This data describes a binding interaction between two proteins.

Residue-level contacts at the interface:
Residue T570 in chain A is in contact with residue K85 in chain B (closest heavy-atom distance 4.2 Å).
Residue G269 in chain A interacts with residue E112 in chain B (closest heavy-atom distance 3.7 Å).
Residue K566 in chain A interacts with residue I64 in chain B (closest heavy-atom distance 3.6 Å).
Residue F569 in chain A is in contact with residue L116 in chain B (closest heavy-atom distance 3.5 Å).
Residue F284 in chain A contacts residue D106 in chain B (closest heavy-atom distance 4.2 Å).
Residue R264 in chain A contacts residue T109 in chain B (closest heavy-atom distance 4.5 Å).
Residue G568 in chain A contacts residue E89 in chain B (closest heavy-atom distance 4.3 Å).
Residue Y270 in chain A interacts with residue A128 in chain B (closest heavy-atom distance 3.6 Å).
Residue K185 in chain A is in contact with residue N150 in chain B (closest heavy-atom distance 4.1 Å).
Residue G568 in chain A contacts residue A88 in chain B (closest heavy-atom distance 3.0 Å).
Residue R565 in chain A is in contact with residue R91 in chain B (closest heavy-atom distance 3.4 Å).
Residue N272 in chain A interacts with residue S119 in chain B (closest heavy-atom distance 3.4 Å).
Residue L271 in chain A is in contact with residue L108 in chain B (closest heavy-atom distance 3.9 Å).
Residue V276 in chain A is in contact with residue L116 in chain B (closest heavy-atom distance 4.2 Å).
Residue F569 in chain A contacts residue K92 in chain B (closest heavy-atom distance 4.6 Å).
Residue R565 in chain A is in contact with residue E84 in chain B (closest heavy-atom distance 4.5 Å).
Residue K195 in chain A contacts residue Y148 in chain B (closest heavy-atom distance 3.6 Å).
Residue S280 in chain A interacts with residue L108 in chain B (closest heavy-atom distance 3.4 Å).
Residue Y270 in chain A contacts residue L115 in chain B (closest heavy-atom distance 4.5 Å).
Residue K267 in chain A contacts residue K125 in chain B (closest heavy-atom distance 3.4 Å).
Residue S560 in chain A contacts residue L105 in chain B (closest heavy-atom distance 3.5 Å).
Residue G568 in chain A interacts with residue K92 in chain B (closest heavy-atom distance 3.9 Å).
Residue G269 in chain A is in contact with residue L115 in chain B (closest heavy-atom distance 3.9 Å).
Residue L567 in chain A interacts with residue R164 in chain B (closest heavy-atom distance 3.9 Å).
Residue G268 in chain A interacts with residue K111 in chain B (closest heavy-atom distance 4.1 Å).
Residue R264 in chain A contacts residue L108 in chain B (closest heavy-atom distance 4.5 Å).
Residue L567 in chain A is in contact with residue K92 in chain B (closest heavy-atom distance 4.0 Å).
Residue I563 in chain A is in contact with residue N103 in chain B (closest heavy-atom distance 4.4 Å).
Residue L271 in chain A contacts residue L116 in chain B (closest heavy-atom distance 4.3 Å).
Residue L567 in chain A contacts residue P117 in chain B (closest heavy-atom distance 4.2 Å).
Residue S188 in chain A is in contact with residue N150 in chain B (closest heavy-atom distance 2.3 Å).
Residue I563 in chain A interacts with residue L104 in chain B (closest heavy-atom distance 3.9 Å).
Residue K566 in chain A contacts residue R91 in chain B (closest heavy-atom distance 2.4 Å).
Residue L564 in chain A interacts with residue L105 in chain B (closest heavy-atom distance 3.7 Å).
Residue Q571 in chain A is in contact with residue E84 in chain B (closest heavy-atom distance 4.5 Å).
Residue S189 in chain A interacts with residue N150 in chain B (closest heavy-atom distance 4.2 Å).
Residue Y270 in chain A interacts with residue L118 in chain B (closest heavy-atom distance 3.6 Å).
Residue Y270 in chain A interacts with residue S119 in chain B (closest heavy-atom distance 3.2 Å).
Residue K566 in chain A contacts residue F99 in chain B (closest heavy-atom distance 4.5 Å).
Residue V276 in chain A interacts with residue L105 in chain B (closest heavy-atom distance 4.5 Å).
Residue R264 in chain A interacts with residue E112 in chain B (closest heavy-atom distance 3.2 Å).
Residue L271 in chain A interacts with residue S119 in chain B (closest heavy-atom distance 4.3 Å).
Residue R264 in chain A interacts with residue T107 in chain B (closest heavy-atom distance 4.4 Å).
Residue I273 in chain A is in contact with residue S119 in chain B (closest heavy-atom distance 4.5 Å).
Residue S281 in chain A interacts with residue T107 in chain B (closest heavy-atom distance 4.3 Å).
Residue L567 in chain A is in contact with residue R91 in chain B (closest heavy-atom distance 3.5 Å).
Residue F569 in chain A contacts residue I120 in chain B (closest heavy-atom distance 4.6 Å).
Residue S188 in chain A is in contact with residue D106 in chain B (closest heavy-atom distance 4.4 Å).
Residue L567 in chain A interacts with residue F99 in chain B (closest heavy-atom distance 4.6 Å).
Residue G269 in chain A interacts with residue K111 in chain B (closest heavy-atom distance 4.2 Å).
Residue Y270 in chain A is in contact with residue L123 in chain B (closest heavy-atom distance 3.1 Å).
Residue K566 in chain A interacts with residue N103 in chain B (closest heavy-atom distance 3.6 Å).
Residue L564 in chain A interacts with residue L116 in chain B (closest heavy-atom distance 4.6 Å).
Residue G568 in chain A contacts residue R91 in chain B (closest heavy-atom distance 3.8 Å).
Residue V276 in chain A interacts with residue L108 in chain B (closest heavy-atom distance 3.7 Å).
Residue L646 in chain A interacts with residue I64 in chain B (closest heavy-atom distance 4.2 Å).
Residue L271 in chain A interacts with residue E112 in chain B (closest heavy-atom distance 3.5 Å).
Residue F284 in chain A interacts with residue T107 in chain B (closest heavy-atom distance 4.2 Å).
Residue T570 in chain A is in contact with residue A88 in chain B (closest heavy-atom distance 3.9 Å).
Residue S280 in chain A is in contact with residue T107 in chain B (closest heavy-atom distance 3.4 Å).

Sequence of chain A:
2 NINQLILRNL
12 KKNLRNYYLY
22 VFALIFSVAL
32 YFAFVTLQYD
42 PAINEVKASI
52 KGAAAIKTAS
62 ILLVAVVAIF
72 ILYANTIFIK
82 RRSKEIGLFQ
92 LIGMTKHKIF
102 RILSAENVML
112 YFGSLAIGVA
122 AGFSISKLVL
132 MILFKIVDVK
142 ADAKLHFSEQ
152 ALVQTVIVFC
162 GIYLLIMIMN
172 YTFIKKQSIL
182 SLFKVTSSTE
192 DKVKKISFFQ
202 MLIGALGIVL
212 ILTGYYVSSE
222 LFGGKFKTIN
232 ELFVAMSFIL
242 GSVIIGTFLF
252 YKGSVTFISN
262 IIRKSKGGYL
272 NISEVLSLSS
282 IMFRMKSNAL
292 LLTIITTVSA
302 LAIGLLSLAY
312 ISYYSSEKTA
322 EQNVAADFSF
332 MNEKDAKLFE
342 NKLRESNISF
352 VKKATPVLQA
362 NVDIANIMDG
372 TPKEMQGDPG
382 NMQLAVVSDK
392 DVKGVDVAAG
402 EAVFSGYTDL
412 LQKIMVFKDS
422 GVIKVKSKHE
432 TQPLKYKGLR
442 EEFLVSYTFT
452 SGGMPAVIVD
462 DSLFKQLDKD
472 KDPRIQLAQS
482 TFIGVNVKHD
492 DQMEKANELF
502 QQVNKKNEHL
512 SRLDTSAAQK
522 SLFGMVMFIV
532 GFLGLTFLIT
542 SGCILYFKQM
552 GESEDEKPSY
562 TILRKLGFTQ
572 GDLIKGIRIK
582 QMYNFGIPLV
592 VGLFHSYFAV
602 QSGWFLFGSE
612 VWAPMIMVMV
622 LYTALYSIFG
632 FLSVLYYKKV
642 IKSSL

Sequence of chain B:
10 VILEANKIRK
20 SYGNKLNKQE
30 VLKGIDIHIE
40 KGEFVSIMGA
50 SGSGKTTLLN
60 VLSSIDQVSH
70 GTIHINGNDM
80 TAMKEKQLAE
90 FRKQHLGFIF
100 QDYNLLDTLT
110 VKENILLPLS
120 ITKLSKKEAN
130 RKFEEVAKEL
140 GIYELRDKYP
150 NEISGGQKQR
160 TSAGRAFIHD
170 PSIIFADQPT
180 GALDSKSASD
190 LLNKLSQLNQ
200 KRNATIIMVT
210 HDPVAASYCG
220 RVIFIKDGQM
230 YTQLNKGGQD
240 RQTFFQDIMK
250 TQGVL